This data describes a binding interaction between two proteins.

Sequence of protein 2:
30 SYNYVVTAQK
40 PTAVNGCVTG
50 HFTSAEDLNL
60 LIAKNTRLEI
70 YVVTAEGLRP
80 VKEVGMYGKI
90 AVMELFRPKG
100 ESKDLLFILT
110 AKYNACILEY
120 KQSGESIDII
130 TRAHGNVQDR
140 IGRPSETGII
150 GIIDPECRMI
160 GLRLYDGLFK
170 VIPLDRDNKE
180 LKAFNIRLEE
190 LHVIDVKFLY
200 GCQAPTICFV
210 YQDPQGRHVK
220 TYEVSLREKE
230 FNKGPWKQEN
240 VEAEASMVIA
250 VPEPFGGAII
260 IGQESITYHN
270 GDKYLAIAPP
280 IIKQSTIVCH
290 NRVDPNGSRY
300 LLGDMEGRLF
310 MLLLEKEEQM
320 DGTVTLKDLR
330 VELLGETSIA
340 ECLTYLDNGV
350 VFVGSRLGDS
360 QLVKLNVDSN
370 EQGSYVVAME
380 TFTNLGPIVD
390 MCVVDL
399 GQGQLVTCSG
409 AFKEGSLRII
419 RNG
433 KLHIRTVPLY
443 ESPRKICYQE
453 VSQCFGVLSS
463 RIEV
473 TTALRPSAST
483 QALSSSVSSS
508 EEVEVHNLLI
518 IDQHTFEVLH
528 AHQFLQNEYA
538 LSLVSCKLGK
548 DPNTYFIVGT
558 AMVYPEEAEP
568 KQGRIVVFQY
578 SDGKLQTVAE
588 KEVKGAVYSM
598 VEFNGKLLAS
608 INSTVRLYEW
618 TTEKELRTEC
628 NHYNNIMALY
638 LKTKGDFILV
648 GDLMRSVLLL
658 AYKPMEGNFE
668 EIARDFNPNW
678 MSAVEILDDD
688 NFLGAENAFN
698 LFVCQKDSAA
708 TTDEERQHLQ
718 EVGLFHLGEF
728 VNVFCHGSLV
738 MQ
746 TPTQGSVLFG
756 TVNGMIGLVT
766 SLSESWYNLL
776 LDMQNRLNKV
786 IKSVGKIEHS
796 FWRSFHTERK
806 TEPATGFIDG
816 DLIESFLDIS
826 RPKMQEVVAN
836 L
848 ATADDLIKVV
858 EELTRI

Contacts between the two chains:
Residue L312 in protein 2 contacts residue F8 in protein 1 (closest heavy-atom distance 3.4 Å).
Residue D346 in protein 2 contacts residue F20 in protein 1 (closest heavy-atom distance 3.6 Å).
Residue L57 in protein 2 contacts residue Y15 in protein 1 (closest heavy-atom distance 3.7 Å).
Residue R298 in protein 2 interacts with residue P13 in protein 1 (closest heavy-atom distance 4.0 Å).
Residue V292 in protein 2 is in contact with residue L12 in protein 1 (closest heavy-atom distance 3.9 Å).
Residue E379 in protein 2 is in contact with residue F23 in protein 1 (closest heavy-atom distance 3.3 Å).
Residue A74 in protein 2 contacts residue F23 in protein 1 (closest heavy-atom distance 3.4 Å).
Residue D367 in protein 2 interacts with residue M5 in protein 1 (closest heavy-atom distance 3.4 Å).
Residue L364 in protein 2 contacts residue L12 in protein 1 (closest heavy-atom distance 3.9 Å).
Residue T73 in protein 2 contacts residue F20 in protein 1 (closest heavy-atom distance 3.0 Å).
Residue R329 in protein 2 is in contact with residue F8 in protein 1 (closest heavy-atom distance 3.6 Å).
Residue V72 in protein 2 interacts with residue N19 in protein 1 (closest heavy-atom distance 3.1 Å).
Residue Y374 in protein 2 is in contact with residue L9 in protein 1 (closest heavy-atom distance 3.8 Å).
Residue V366 in protein 2 is in contact with residue A6 in protein 1 (closest heavy-atom distance 3.1 Å).
Residue V72 in protein 2 contacts residue F20 in protein 1 (closest heavy-atom distance 3.8 Å).
Residue G76 in protein 2 contacts residue F20 in protein 1 (closest heavy-atom distance 3.7 Å).
Residue V366 in protein 2 interacts with residue M5 in protein 1 (closest heavy-atom distance 3.8 Å).
Residue Y374 in protein 2 interacts with residue M5 in protein 1 (closest heavy-atom distance 3.3 Å).
Residue Y344 in protein 2 is in contact with residue P13 in protein 1 (closest heavy-atom distance 2.8 Å).
Residue M310 in protein 2 contacts residue L9 in protein 1 (closest heavy-atom distance 3.4 Å).
Residue R298 in protein 2 interacts with residue F8 in protein 1 (closest heavy-atom distance 3.1 Å).
Residue D346 in protein 2 interacts with residue N19 in protein 1 (closest heavy-atom distance 2.6 Å).
Residue R298 in protein 2 is in contact with residue G11 in protein 1 (closest heavy-atom distance 2.6 Å).
Residue N347 in protein 2 interacts with residue N16 in protein 1 (closest heavy-atom distance 3.1 Å).
Residue E75 in protein 2 contacts residue R22 in protein 1 (closest heavy-atom distance 3.5 Å).
Residue Y344 in protein 2 contacts residue L12 in protein 1 (closest heavy-atom distance 3.3 Å).
Residue L361 in protein 2 is in contact with residue F20 in protein 1 (closest heavy-atom distance 3.9 Å).
Residue V366 in protein 2 interacts with residue K10 in protein 1 (closest heavy-atom distance 3.9 Å).
Residue M378 in protein 2 is in contact with residue F20 in protein 1 (closest heavy-atom distance 3.9 Å).
Residue L333 in protein 2 is in contact with residue F8 in protein 1 (closest heavy-atom distance 3.5 Å).
Residue D346 in protein 2 is in contact with residue V14 in protein 1 (closest heavy-atom distance 3.4 Å).
Residue M378 in protein 2 contacts residue F23 in protein 1 (closest heavy-atom distance 3.4 Å).
Residue D346 in protein 2 contacts residue N16 in protein 1 (closest heavy-atom distance 3.0 Å).
Residue N347 in protein 2 is in contact with residue V14 in protein 1 (closest heavy-atom distance 3.3 Å).
Residue L333 in protein 2 is in contact with residue L9 in protein 1 (closest heavy-atom distance 3.7 Å).
Residue G348 in protein 2 is in contact with residue L12 in protein 1 (closest heavy-atom distance 3.7 Å).
Residue D346 in protein 2 is in contact with residue P13 in protein 1 (closest heavy-atom distance 3.5 Å).
Residue A74 in protein 2 is in contact with residue R22 in protein 1 (closest heavy-atom distance 2.7 Å).
Residue N347 in protein 2 contacts residue K17 in protein 1 (closest heavy-atom distance 3.7 Å).
Residue E55 in protein 2 contacts residue Y15 in protein 1 (closest heavy-atom distance 2.3 Å).
Residue A74 in protein 2 contacts residue S21 in protein 1 (closest heavy-atom distance 3.2 Å).
Residue A74 in protein 2 is in contact with residue F20 in protein 1 (closest heavy-atom distance 3.4 Å).
Residue V349 in protein 2 is in contact with residue F20 in protein 1 (closest heavy-atom distance 3.3 Å).
Residue D293 in protein 2 interacts with residue P13 in protein 1 (closest heavy-atom distance 3.4 Å).
Residue R298 in protein 2 is in contact with residue L12 in protein 1 (closest heavy-atom distance 3.5 Å).
Residue N347 in protein 2 contacts residue P13 in protein 1 (closest heavy-atom distance 3.4 Å).
Residue T73 in protein 2 is in contact with residue N19 in protein 1 (closest heavy-atom distance 3.3 Å).
Residue V292 in protein 2 contacts residue P13 in protein 1 (closest heavy-atom distance 3.2 Å).
Residue N347 in protein 2 is in contact with residue N19 in protein 1 (closest heavy-atom distance 2.5 Å).
Residue A74 in protein 2 interacts with residue S18 in protein 1 (closest heavy-atom distance 3.1 Å).
Residue E331 in protein 2 is in contact with residue F8 in protein 1 (closest heavy-atom distance 3.4 Å).
Residue A74 in protein 2 contacts residue N19 in protein 1 (closest heavy-atom distance 3.9 Å).
Residue H50 in protein 2 contacts residue Y15 in protein 1 (closest heavy-atom distance 3.6 Å).
Residue Y374 in protein 2 interacts with residue A6 in protein 1 (closest heavy-atom distance 3.6 Å).
Residue L345 in protein 2 contacts residue F20 in protein 1 (closest heavy-atom distance 3.5 Å).
Residue E75 in protein 2 is in contact with residue F23 in protein 1 (closest heavy-atom distance 3.6 Å).
Residue D346 in protein 2 interacts with residue Y15 in protein 1 (closest heavy-atom distance 2.7 Å).
Residue G76 in protein 2 contacts residue F23 in protein 1 (closest heavy-atom distance 3.9 Å).
Residue N365 in protein 2 contacts residue L9 in protein 1 (closest heavy-atom distance 3.2 Å).
Residue V366 in protein 2 interacts with residue L9 in protein 1 (closest heavy-atom distance 3.5 Å).

Sequence of protein 1:
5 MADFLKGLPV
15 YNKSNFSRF